Sequence of the second protein:
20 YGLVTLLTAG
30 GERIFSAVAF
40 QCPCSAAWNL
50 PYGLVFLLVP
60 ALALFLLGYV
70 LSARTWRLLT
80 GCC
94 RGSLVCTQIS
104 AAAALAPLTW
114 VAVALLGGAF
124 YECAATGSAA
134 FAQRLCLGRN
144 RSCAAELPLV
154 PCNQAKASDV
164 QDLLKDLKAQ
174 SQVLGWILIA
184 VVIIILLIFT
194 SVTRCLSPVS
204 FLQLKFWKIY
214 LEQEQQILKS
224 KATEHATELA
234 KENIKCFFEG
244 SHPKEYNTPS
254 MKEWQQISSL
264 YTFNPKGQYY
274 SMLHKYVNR

Sequence of the first protein:
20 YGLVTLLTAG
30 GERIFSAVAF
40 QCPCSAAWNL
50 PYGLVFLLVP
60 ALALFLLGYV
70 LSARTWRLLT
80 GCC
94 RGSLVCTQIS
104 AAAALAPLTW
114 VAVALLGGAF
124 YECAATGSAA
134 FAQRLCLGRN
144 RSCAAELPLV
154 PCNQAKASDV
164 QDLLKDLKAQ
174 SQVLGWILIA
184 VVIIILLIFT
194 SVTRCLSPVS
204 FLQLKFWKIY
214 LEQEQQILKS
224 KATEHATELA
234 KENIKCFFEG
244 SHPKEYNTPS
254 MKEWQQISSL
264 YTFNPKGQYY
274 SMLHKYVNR

Contacts between the two chains:
Residue K238 in the first protein interacts with residue K224 in the second protein (closest heavy-atom distance 3.3 Å).
Residue L65 in the first protein interacts with residue L190 in the second protein (closest heavy-atom distance 3.4 Å).
Residue C43 in the first protein interacts with residue D165 in the second protein (closest heavy-atom distance 3.8 Å).
Residue R76 in the first protein interacts with residue L205 in the second protein (closest heavy-atom distance 3.9 Å).
Residue T79 in the first protein interacts with residue V202 in the second protein (closest heavy-atom distance 3.7 Å).
Residue S261 in the first protein is in contact with residue S203 in the second protein (closest heavy-atom distance 2.5 Å).
Residue T230 in the first protein contacts residue Q216 in the second protein (closest heavy-atom distance 3.3 Å).
Residue T79 in the first protein interacts with residue F204 in the second protein (closest heavy-atom distance 3.6 Å).
Residue L232 in the first protein is in contact with residue Y213 in the second protein (closest heavy-atom distance 3.6 Å).
Residue W257 in the first protein is in contact with residue L205 in the second protein (closest heavy-atom distance 3.2 Å).
Residue A36 in the first protein is in contact with residue L119 in the second protein (closest heavy-atom distance 3.1 Å).
Residue P42 in the first protein interacts with residue K168 in the second protein (closest heavy-atom distance 3.5 Å).
Residue P42 in the first protein interacts with residue A172 in the second protein (closest heavy-atom distance 3.4 Å).
Residue V69 in the first protein contacts residue L190 in the second protein (closest heavy-atom distance 3.6 Å).
Residue V58 in the first protein is in contact with residue W179 in the second protein (closest heavy-atom distance 3.5 Å).
Residue F241 in the first protein is in contact with residue A225 in the second protein (closest heavy-atom distance 4.0 Å).
Residue F240 in the first protein contacts residue E256 in the second protein (closest heavy-atom distance 3.4 Å).
Residue P246 in the first protein is in contact with residue V280 in the second protein (closest heavy-atom distance 3.1 Å).
Residue T79 in the first protein is in contact with residue R197 in the second protein (closest heavy-atom distance 3.0 Å).
Residue W257 in the first protein is in contact with residue Q206 in the second protein (closest heavy-atom distance 3.3 Å).
Residue V58 in the first protein is in contact with residue A183 in the second protein (closest heavy-atom distance 3.6 Å).
Residue S261 in the first protein interacts with residue L205 in the second protein (closest heavy-atom distance 3.9 Å).
Residue N236 in the first protein contacts residue H277 in the second protein (closest heavy-atom distance 2.9 Å).
Residue G80 in the first protein is in contact with residue C198 in the second protein (closest heavy-atom distance 3.4 Å).
Residue R32 in the first protein is in contact with residue V116 in the second protein (closest heavy-atom distance 3.4 Å).
Residue C43 in the first protein interacts with residue K168 in the second protein (closest heavy-atom distance 3.5 Å).
Residue T226 in the first protein interacts with residue I212 in the second protein (closest heavy-atom distance 3.7 Å).
Residue K234 in the first protein interacts with residue K224 in the second protein (closest heavy-atom distance 3.9 Å).
Residue F241 in the first protein is in contact with residue L221 in the second protein (closest heavy-atom distance 3.9 Å).
Residue W47 in the first protein is in contact with residue D169 in the second protein (closest heavy-atom distance 3.3 Å).
Residue L78 in the first protein is in contact with residue C198 in the second protein (closest heavy-atom distance 3.9 Å).
Residue W47 in the first protein contacts residue Q173 in the second protein (closest heavy-atom distance 3.2 Å).
Residue A225 in the first protein interacts with residue F209 in the second protein (closest heavy-atom distance 3.8 Å).
Residue Y51 in the first protein is in contact with residue Q175 in the second protein (closest heavy-atom distance 2.4 Å).
Residue E242 in the first protein is in contact with residue N250 in the second protein (closest heavy-atom distance 3.8 Å).
Residue A233 in the first protein contacts residue E217 in the second protein (closest heavy-atom distance 3.9 Å).
Residue C82 in the first protein contacts residue C198 in the second protein (closest heavy-atom distance 3.2 Å).
Residue F241 in the first protein is in contact with residue K224 in the second protein (closest heavy-atom distance 3.6 Å).
Residue A38 in the first protein is in contact with residue Q175 in the second protein (closest heavy-atom distance 3.8 Å).
Residue F55 in the first protein is in contact with residue Q175 in the second protein (closest heavy-atom distance 3.2 Å).
Residue A36 in the first protein is in contact with residue G120 in the second protein (closest heavy-atom distance 3.6 Å).
Residue A229 in the first protein contacts residue Y213 in the second protein (closest heavy-atom distance 3.6 Å).
Residue I237 in the first protein is in contact with residue K224 in the second protein (closest heavy-atom distance 3.5 Å).
Residue W47 in the first protein interacts with residue A172 in the second protein (closest heavy-atom distance 3.4 Å).
Residue W75 in the first protein interacts with residue R197 in the second protein (closest heavy-atom distance 3.5 Å).
Residue Y51 in the first protein is in contact with residue V176 in the second protein (closest heavy-atom distance 3.6 Å).
Residue Q258 in the first protein is in contact with residue S203 in the second protein (closest heavy-atom distance 3.7 Å).
Residue Y51 in the first protein contacts residue A172 in the second protein (closest heavy-atom distance 3.9 Å).
Residue I260 in the first protein is in contact with residue L205 in the second protein (closest heavy-atom distance 3.7 Å).
Residue W75 in the first protein contacts residue S194 in the second protein (closest heavy-atom distance 3.9 Å).
Residue C81 in the first protein contacts residue C198 in the second protein (closest heavy-atom distance 2.6 Å).
Residue F240 in the first protein interacts with residue I260 in the second protein (closest heavy-atom distance 3.6 Å).
Residue I237 in the first protein contacts residue L221 in the second protein (closest heavy-atom distance 3.5 Å).
Residue L66 in the first protein interacts with residue I186 in the second protein (closest heavy-atom distance 3.9 Å).
Residue L78 in the first protein interacts with residue S194 in the second protein (closest heavy-atom distance 3.7 Å).
Residue W257 in the first protein is in contact with residue F209 in the second protein (closest heavy-atom distance 3.9 Å).
Residue A233 in the first protein contacts residue Y213 in the second protein (closest heavy-atom distance 3.6 Å).
Residue F55 in the first protein interacts with residue W179 in the second protein (closest heavy-atom distance 3.0 Å).
Residue P252 in the first protein contacts residue Q271 in the second protein (closest heavy-atom distance 3.5 Å).
Residue A229 in the first protein contacts residue F209 in the second protein (closest heavy-atom distance 3.8 Å).

These two protein chains interact to form a complex.